This data describes a binding interaction between two proteins.

Residue-level contacts at the interface:
Residue Y117 in chain A interacts with residue G106 in chain B (closest heavy-atom distance 3.7 Å).
Residue Y117 in chain A is in contact with residue I107 in chain B (closest heavy-atom distance 3.8 Å).
Residue V100 in chain A is in contact with residue I107 in chain B (closest heavy-atom distance 3.6 Å).
Residue I101 in chain A is in contact with residue L38 in chain B (closest heavy-atom distance 3.8 Å).
Residue Y29 in chain A contacts residue G108 in chain B (closest heavy-atom distance 2.8 Å).
Residue A31 in chain A contacts residue L90 in chain B (closest heavy-atom distance 4.9 Å).
Residue V100 in chain A contacts residue K94 in chain B (closest heavy-atom distance 3.1 Å).
Residue Q1 in chain A contacts residue Y104 in chain B (closest heavy-atom distance 3.4 Å).
Residue A31 in chain A is in contact with residue V45 in chain B (closest heavy-atom distance 3.8 Å).
Residue Y52 in chain A contacts residue V45 in chain B (closest heavy-atom distance 3.8 Å).
Residue V100 in chain A contacts residue L38 in chain B (closest heavy-atom distance 3.8 Å).
Residue F115 in chain A is in contact with residue E96 in chain B (closest heavy-atom distance 3.9 Å).
Residue V100 in chain A interacts with residue I92 in chain B (closest heavy-atom distance 4.3 Å).
Residue Q1 in chain A interacts with residue H3 in chain B (closest heavy-atom distance 3.1 Å).
Residue P102 in chain A contacts residue T46 in chain B (closest heavy-atom distance 4.4 Å).
Residue V100 in chain A contacts residue V45 in chain B (closest heavy-atom distance 4.2 Å).
Residue G116 in chain A is in contact with residue L105 in chain B (closest heavy-atom distance 3.5 Å).
Residue Y27 in chain A contacts residue N109 in chain B (closest heavy-atom distance 3.1 Å).
Residue P102 in chain A is in contact with residue V45 in chain B (closest heavy-atom distance 3.3 Å).
Residue Y29 in chain A contacts residue L90 in chain B (closest heavy-atom distance 4.5 Å).
Residue Y52 in chain A is in contact with residue S43 in chain B (closest heavy-atom distance 3.4 Å).
Residue Y52 in chain A contacts residue Q44 in chain B (closest heavy-atom distance 3.3 Å).
Residue Y29 in chain A is in contact with residue G110 in chain B (closest heavy-atom distance 3.7 Å).
Residue S30 in chain A interacts with residue Q40 in chain B (closest heavy-atom distance 2.7 Å).
Residue P102 in chain A is in contact with residue L38 in chain B (closest heavy-atom distance 3.7 Å).
Residue Y32 in chain A contacts residue I107 in chain B (closest heavy-atom distance 3.6 Å).
Residue D99 in chain A interacts with residue L105 in chain B (closest heavy-atom distance 4.1 Å).
Residue A31 in chain A interacts with residue I92 in chain B (closest heavy-atom distance 3.8 Å).
Residue F115 in chain A interacts with residue R34 in chain B (closest heavy-atom distance 4.7 Å).
Residue Q1 in chain A interacts with residue I107 in chain B (closest heavy-atom distance 4.6 Å).
Residue Y52 in chain A is in contact with residue Q40 in chain B (closest heavy-atom distance 2.6 Å).
Residue D99 in chain A contacts residue K94 in chain B (closest heavy-atom distance 3.3 Å).
Residue Q1 in chain A contacts residue L105 in chain B (closest heavy-atom distance 4.0 Å).
Residue F115 in chain A contacts residue Y103 in chain B (closest heavy-atom distance 3.6 Å).
Residue G54 in chain A is in contact with residue Q40 in chain B (closest heavy-atom distance 4.4 Å).
Residue Y29 in chain A contacts residue I107 in chain B (closest heavy-atom distance 3.9 Å).
Residue S30 in chain A interacts with residue L90 in chain B (closest heavy-atom distance 4.4 Å).
Residue T103 in chain A is in contact with residue T46 in chain B (closest heavy-atom distance 5.0 Å).
Residue Q1 in chain A contacts residue G106 in chain B (closest heavy-atom distance 4.5 Å).
Residue Y117 in chain A contacts residue L105 in chain B (closest heavy-atom distance 2.5 Å).
Residue I101 in chain A interacts with residue V45 in chain B (closest heavy-atom distance 3.1 Å).
Residue A31 in chain A contacts residue Q40 in chain B (closest heavy-atom distance 3.2 Å).
Residue D99 in chain A interacts with residue I107 in chain B (closest heavy-atom distance 3.5 Å).
Residue Y29 in chain A is in contact with residue N109 in chain B (closest heavy-atom distance 3.9 Å).
Residue I101 in chain A interacts with residue K94 in chain B (closest heavy-atom distance 4.9 Å).
Residue E104 in chain A is in contact with residue V45 in chain B (closest heavy-atom distance 5.0 Å).
Residue P102 in chain A is in contact with residue E47 in chain B (closest heavy-atom distance 3.6 Å).
Residue F115 in chain A is in contact with residue M98 in chain B (closest heavy-atom distance 3.5 Å).
Residue G116 in chain A is in contact with residue E96 in chain B (closest heavy-atom distance 4.8 Å).
Residue Y29 in chain A is in contact with residue I92 in chain B (closest heavy-atom distance 3.4 Å).
Residue G116 in chain A interacts with residue Y103 in chain B (closest heavy-atom distance 3.1 Å).
Residue T103 in chain A is in contact with residue Q44 in chain B (closest heavy-atom distance 3.5 Å).
Residue P114 in chain A contacts residue Y103 in chain B (closest heavy-atom distance 4.7 Å).
Residue T103 in chain A interacts with residue V45 in chain B (closest heavy-atom distance 2.7 Å).

Sequence of chain A:
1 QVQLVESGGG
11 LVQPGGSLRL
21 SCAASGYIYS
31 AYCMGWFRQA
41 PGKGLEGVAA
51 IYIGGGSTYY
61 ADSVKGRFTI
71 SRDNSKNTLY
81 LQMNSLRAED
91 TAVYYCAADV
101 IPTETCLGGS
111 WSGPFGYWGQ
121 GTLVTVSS

Sequence of chain B:
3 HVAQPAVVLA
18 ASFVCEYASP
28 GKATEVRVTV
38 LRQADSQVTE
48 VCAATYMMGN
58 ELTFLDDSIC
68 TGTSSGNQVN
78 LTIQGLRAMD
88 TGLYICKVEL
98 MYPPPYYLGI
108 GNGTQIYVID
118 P